Sequence of the second protein:
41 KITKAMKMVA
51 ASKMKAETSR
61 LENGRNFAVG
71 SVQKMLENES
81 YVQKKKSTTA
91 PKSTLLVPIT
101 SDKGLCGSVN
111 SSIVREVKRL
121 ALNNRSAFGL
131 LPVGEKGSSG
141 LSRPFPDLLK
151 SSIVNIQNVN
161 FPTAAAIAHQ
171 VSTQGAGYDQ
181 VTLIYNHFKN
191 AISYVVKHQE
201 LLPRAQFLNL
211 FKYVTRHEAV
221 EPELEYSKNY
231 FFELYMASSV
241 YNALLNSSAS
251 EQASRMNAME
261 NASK

Sequence of the first protein:
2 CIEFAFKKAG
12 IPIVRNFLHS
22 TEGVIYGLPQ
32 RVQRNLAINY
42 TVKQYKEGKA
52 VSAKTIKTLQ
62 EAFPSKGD

Residue-level contacts at the interface:
Residue T163 in the second protein interacts with residue A38 in the first protein (closest heavy-atom distance 3.4 Å).
Residue S152 in the second protein interacts with residue Y46 in the first protein (closest heavy-atom distance 4.0 Å).
Residue I156 in the second protein interacts with residue N40 in the first protein (closest heavy-atom distance 3.7 Å).
Residue S138 in the second protein contacts residue Y46 in the first protein (closest heavy-atom distance 3.3 Å).
Residue N160 in the second protein contacts residue N36 in the first protein (closest heavy-atom distance 2.7 Å).
Residue S152 in the second protein contacts residue K44 in the first protein (closest heavy-atom distance 3.0 Å).
Residue Q157 in the second protein contacts residue N40 in the first protein (closest heavy-atom distance 3.0 Å).
Residue A166 in the second protein interacts with residue Y41 in the first protein (closest heavy-atom distance 3.5 Å).
Residue K150 in the second protein contacts residue Q45 in the first protein (closest heavy-atom distance 3.2 Å).
Residue P162 in the second protein interacts with residue N36 in the first protein (closest heavy-atom distance 4.0 Å).
Residue Y230 in the second protein is in contact with residue I3 in the first protein (closest heavy-atom distance 2.7 Å).
Residue A165 in the second protein is in contact with residue V15 in the first protein (closest heavy-atom distance 3.9 Å).
Residue V154 in the second protein interacts with residue Y41 in the first protein (closest heavy-atom distance 3.7 Å).
Residue I153 in the second protein interacts with residue T42 in the first protein (closest heavy-atom distance 3.3 Å).
Residue Y226 in the second protein is in contact with residue K8 in the first protein (closest heavy-atom distance 3.7 Å).
Residue N229 in the second protein is in contact with residue F7 in the first protein (closest heavy-atom distance 3.2 Å).
Residue N155 in the second protein interacts with residue Y41 in the first protein (closest heavy-atom distance 3.4 Å).
Residue I153 in the second protein is in contact with residue V43 in the first protein (closest heavy-atom distance 4.4 Å).
Residue P162 in the second protein interacts with residue I39 in the first protein (closest heavy-atom distance 3.4 Å).
Residue S152 in the second protein interacts with residue V43 in the first protein (closest heavy-atom distance 3.2 Å).
Residue V154 in the second protein interacts with residue K44 in the first protein (closest heavy-atom distance 3.8 Å).
Residue K150 in the second protein interacts with residue Y46 in the first protein (closest heavy-atom distance 2.2 Å).
Residue P162 in the second protein is in contact with residue L19 in the first protein (closest heavy-atom distance 4.3 Å).
Residue E233 in the second protein interacts with residue V15 in the first protein (closest heavy-atom distance 3.9 Å).
Residue E223 in the second protein contacts residue E4 in the first protein (closest heavy-atom distance 4.4 Å).
Residue I156 in the second protein interacts with residue Y41 in the first protein (closest heavy-atom distance 4.1 Å).
Residue I167 in the second protein is in contact with residue Y41 in the first protein (closest heavy-atom distance 4.1 Å).
Residue E135 in the second protein is in contact with residue K44 in the first protein (closest heavy-atom distance 2.6 Å).
Residue A165 in the second protein interacts with residue F64 in the first protein (closest heavy-atom distance 3.4 Å).
Residue Y226 in the second protein interacts with residue F7 in the first protein (closest heavy-atom distance 4.1 Å).
Residue E233 in the second protein is in contact with residue P13 in the first protein (closest heavy-atom distance 3.2 Å).
Residue Y230 in the second protein interacts with residue E4 in the first protein (closest heavy-atom distance 3.9 Å).
Residue S151 in the second protein is in contact with residue K44 in the first protein (closest heavy-atom distance 3.1 Å).
Residue A166 in the second protein is in contact with residue A63 in the first protein (closest heavy-atom distance 3.8 Å).
Residue N155 in the second protein contacts residue T42 in the first protein (closest heavy-atom distance 3.5 Å).
Residue A166 in the second protein is in contact with residue F64 in the first protein (closest heavy-atom distance 3.5 Å).
Residue S151 in the second protein contacts residue Y46 in the first protein (closest heavy-atom distance 4.2 Å).
Residue S152 in the second protein is in contact with residue T42 in the first protein (closest heavy-atom distance 3.8 Å).
Residue H169 in the second protein interacts with residue F64 in the first protein (closest heavy-atom distance 3.7 Å).
Residue N155 in the second protein interacts with residue N40 in the first protein (closest heavy-atom distance 3.5 Å).
Residue P162 in the second protein interacts with residue F64 in the first protein (closest heavy-atom distance 4.0 Å).
Residue S151 in the second protein interacts with residue Q45 in the first protein (closest heavy-atom distance 3.2 Å).
Residue N158 in the second protein interacts with residue A38 in the first protein (closest heavy-atom distance 4.0 Å).
Residue Q157 in the second protein is in contact with residue Y41 in the first protein (closest heavy-atom distance 4.0 Å).
Residue E233 in the second protein interacts with residue I14 in the first protein (closest heavy-atom distance 3.3 Å).
Residue E225 in the second protein interacts with residue K8 in the first protein (closest heavy-atom distance 4.1 Å).
Residue V154 in the second protein contacts residue T42 in the first protein (closest heavy-atom distance 2.7 Å).
Residue K150 in the second protein contacts residue K44 in the first protein (closest heavy-atom distance 4.0 Å).
Residue Y226 in the second protein is in contact with residue F5 in the first protein (closest heavy-atom distance 4.3 Å).
Residue H169 in the second protein contacts residue P13 in the first protein (closest heavy-atom distance 3.9 Å).
Residue Y230 in the second protein is in contact with residue I14 in the first protein (closest heavy-atom distance 3.5 Å).
Residue H169 in the second protein is in contact with residue P65 in the first protein (closest heavy-atom distance 3.6 Å).
Residue N160 in the second protein contacts residue A38 in the first protein (closest heavy-atom distance 2.6 Å).
Residue L149 in the second protein is in contact with residue Y46 in the first protein (closest heavy-atom distance 3.1 Å).
Residue I153 in the second protein interacts with residue Y41 in the first protein (closest heavy-atom distance 3.5 Å).
Residue Y226 in the second protein contacts residue E4 in the first protein (closest heavy-atom distance 2.9 Å).
Residue P162 in the second protein is in contact with residue L37 in the first protein (closest heavy-atom distance 4.3 Å).
Residue T163 in the second protein is in contact with residue I39 in the first protein (closest heavy-atom distance 3.6 Å).
Residue Y230 in the second protein contacts residue F7 in the first protein (closest heavy-atom distance 3.5 Å).
Residue H169 in the second protein interacts with residue A63 in the first protein (closest heavy-atom distance 3.9 Å).

These two protein chains interact to form a complex.